Interface contacts:
Residue K229 in chain A interacts with residue I149 in chain B (closest heavy-atom distance 4.0 Å).
Residue I230 in chain A is in contact with residue A146 in chain B (closest heavy-atom distance 3.6 Å).
Residue Y226 in chain A is in contact with residue Y226 in chain B (closest heavy-atom distance 4.8 Å).
Residue Y226 in chain A is in contact with residue F147 in chain B (closest heavy-atom distance 4.5 Å).
Residue K229 in chain A is in contact with residue H171 in chain B (closest heavy-atom distance 3.0 Å).
Residue P233 in chain A interacts with residue D138 in chain B (closest heavy-atom distance 3.6 Å).
Residue I135 in chain A interacts with residue L234 in chain B (closest heavy-atom distance 4.5 Å).
Residue E143 in chain A is in contact with residue L139 in chain B (closest heavy-atom distance 4.5 Å).
Residue L139 in chain A is in contact with residue L136 in chain B (closest heavy-atom distance 4.6 Å).
Residue I149 in chain A interacts with residue I230 in chain B (closest heavy-atom distance 4.3 Å).
Residue T140 in chain A contacts residue L139 in chain B (closest heavy-atom distance 4.8 Å).
Residue E143 in chain A interacts with residue E143 in chain B (closest heavy-atom distance 3.7 Å).
Residue Y226 in chain A is in contact with residue A146 in chain B (closest heavy-atom distance 2.9 Å).
Residue R142 in chain A is in contact with residue L234 in chain B (closest heavy-atom distance 3.8 Å).
Residue I230 in chain A contacts residue H145 in chain B (closest heavy-atom distance 3.6 Å).
Residue F147 in chain A interacts with residue A146 in chain B (closest heavy-atom distance 4.0 Å).
Residue L234 in chain A is in contact with residue R142 in chain B (closest heavy-atom distance 3.8 Å).
Residue R141 in chain A is in contact with residue P233 in chain B (closest heavy-atom distance 3.5 Å).
Residue L234 in chain A interacts with residue L139 in chain B (closest heavy-atom distance 4.2 Å).
Residue A146 in chain A contacts residue I230 in chain B (closest heavy-atom distance 3.6 Å).
Residue L136 in chain A is in contact with residue L136 in chain B (closest heavy-atom distance 3.5 Å).
Residue N150 in chain A contacts residue Y226 in chain B (closest heavy-atom distance 3.8 Å).
Residue R142 in chain A contacts residue Q232 in chain B (closest heavy-atom distance 3.1 Å).
Residue P233 in chain A interacts with residue R141 in chain B (closest heavy-atom distance 3.5 Å).
Residue L234 in chain A is in contact with residue D138 in chain B (closest heavy-atom distance 3.6 Å).
Residue R142 in chain A interacts with residue P233 in chain B (closest heavy-atom distance 3.9 Å).
Residue H171 in chain A is in contact with residue K229 in chain B (closest heavy-atom distance 3.0 Å).
Residue L139 in chain A is in contact with residue T140 in chain B (closest heavy-atom distance 4.8 Å).
Residue Y226 in chain A interacts with residue N153 in chain B (closest heavy-atom distance 3.9 Å).
Residue A146 in chain A interacts with residue Y226 in chain B (closest heavy-atom distance 2.9 Å).
Residue N153 in chain A interacts with residue Y226 in chain B (closest heavy-atom distance 3.9 Å).
Residue N153 in chain A is in contact with residue K229 in chain B (closest heavy-atom distance 3.1 Å).
Residue H145 in chain A is in contact with residue K229 in chain B (closest heavy-atom distance 3.6 Å).
Residue A146 in chain A contacts residue F147 in chain B (closest heavy-atom distance 4.0 Å).
Residue I135 in chain A contacts residue L136 in chain B (closest heavy-atom distance 3.9 Å).
Residue I230 in chain A contacts residue I149 in chain B (closest heavy-atom distance 4.3 Å).
Residue H145 in chain A is in contact with residue I230 in chain B (closest heavy-atom distance 3.6 Å).
Residue Y226 in chain A is in contact with residue I149 in chain B (closest heavy-atom distance 3.5 Å).
Residue K229 in chain A contacts residue N153 in chain B (closest heavy-atom distance 3.1 Å).
Residue P233 in chain A is in contact with residue R142 in chain B (closest heavy-atom distance 3.9 Å).
Residue F147 in chain A contacts residue Y226 in chain B (closest heavy-atom distance 4.5 Å).
Residue L139 in chain A contacts residue L234 in chain B (closest heavy-atom distance 4.2 Å).
Residue L234 in chain A contacts residue I135 in chain B (closest heavy-atom distance 4.5 Å).
Residue E143 in chain A interacts with residue R142 in chain B (closest heavy-atom distance 2.8 Å).
Residue L136 in chain A is in contact with residue L139 in chain B (closest heavy-atom distance 4.6 Å).
Residue I149 in chain A is in contact with residue Y226 in chain B (closest heavy-atom distance 3.5 Å).
Residue L139 in chain A contacts residue L139 in chain B (closest heavy-atom distance 4.9 Å).
Residue D138 in chain A is in contact with residue P233 in chain B (closest heavy-atom distance 3.6 Å).
Residue L139 in chain A contacts residue E143 in chain B (closest heavy-atom distance 4.5 Å).
Residue R142 in chain A contacts residue I230 in chain B (closest heavy-atom distance 3.9 Å).
Residue N150 in chain A is in contact with residue N150 in chain B (closest heavy-atom distance 3.2 Å).
Residue R142 in chain A interacts with residue E143 in chain B (closest heavy-atom distance 2.8 Å).
Residue I230 in chain A contacts residue R142 in chain B (closest heavy-atom distance 3.9 Å).
Residue L136 in chain A interacts with residue I135 in chain B (closest heavy-atom distance 3.9 Å).
Residue I149 in chain A is in contact with residue K229 in chain B (closest heavy-atom distance 4.0 Å).
Residue Y226 in chain A contacts residue N150 in chain B (closest heavy-atom distance 3.8 Å).
Residue D138 in chain A is in contact with residue L234 in chain B (closest heavy-atom distance 3.6 Å).
Residue K229 in chain A interacts with residue H145 in chain B (closest heavy-atom distance 3.6 Å).
Residue Q232 in chain A is in contact with residue R142 in chain B (closest heavy-atom distance 3.1 Å).

Sequence of chain B:
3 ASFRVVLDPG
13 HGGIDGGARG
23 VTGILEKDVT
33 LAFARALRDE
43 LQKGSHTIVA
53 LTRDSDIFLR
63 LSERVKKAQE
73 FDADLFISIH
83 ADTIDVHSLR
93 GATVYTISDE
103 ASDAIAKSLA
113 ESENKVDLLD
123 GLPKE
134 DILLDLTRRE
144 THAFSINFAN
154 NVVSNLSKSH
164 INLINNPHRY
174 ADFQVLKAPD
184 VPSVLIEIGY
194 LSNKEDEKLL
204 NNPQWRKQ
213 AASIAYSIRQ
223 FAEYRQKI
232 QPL

Sequence of chain A:
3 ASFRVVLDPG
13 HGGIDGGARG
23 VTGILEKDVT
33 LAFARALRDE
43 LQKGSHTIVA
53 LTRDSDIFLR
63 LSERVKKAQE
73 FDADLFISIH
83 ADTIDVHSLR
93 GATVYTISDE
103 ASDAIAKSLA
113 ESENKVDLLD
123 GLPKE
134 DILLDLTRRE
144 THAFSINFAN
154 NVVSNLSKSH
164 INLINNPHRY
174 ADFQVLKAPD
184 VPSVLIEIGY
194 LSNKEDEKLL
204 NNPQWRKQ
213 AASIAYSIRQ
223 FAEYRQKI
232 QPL

This data describes a binding interaction between two proteins.